Sequence of the first protein:
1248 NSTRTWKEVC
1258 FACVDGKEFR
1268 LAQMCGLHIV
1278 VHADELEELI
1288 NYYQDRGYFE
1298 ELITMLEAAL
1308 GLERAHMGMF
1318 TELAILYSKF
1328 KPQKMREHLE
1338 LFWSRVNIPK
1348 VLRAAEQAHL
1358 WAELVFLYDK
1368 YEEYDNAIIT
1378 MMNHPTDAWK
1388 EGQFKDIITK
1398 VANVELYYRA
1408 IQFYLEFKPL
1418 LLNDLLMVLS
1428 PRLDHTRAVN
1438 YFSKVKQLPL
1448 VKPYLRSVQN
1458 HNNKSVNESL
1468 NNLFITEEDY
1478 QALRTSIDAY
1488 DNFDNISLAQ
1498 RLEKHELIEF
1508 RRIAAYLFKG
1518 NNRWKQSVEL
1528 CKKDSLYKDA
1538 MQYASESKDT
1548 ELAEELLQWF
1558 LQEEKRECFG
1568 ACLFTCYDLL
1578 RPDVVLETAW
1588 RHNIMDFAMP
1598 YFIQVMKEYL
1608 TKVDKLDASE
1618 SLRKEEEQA

Sequence of the second protein:
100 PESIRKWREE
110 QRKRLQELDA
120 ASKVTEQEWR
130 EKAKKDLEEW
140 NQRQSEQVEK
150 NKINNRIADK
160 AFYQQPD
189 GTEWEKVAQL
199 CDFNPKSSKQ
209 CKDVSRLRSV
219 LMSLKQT

This data describes a binding interaction between two proteins.

Interface contacts:
Residue A1568 in the first protein contacts residue V195 in the second protein (closest heavy-atom distance 3.8 Å).
Residue L1447 in the first protein contacts residue W139 in the second protein (closest heavy-atom distance 3.4 Å).
Residue K1562 in the first protein is in contact with residue K194 in the second protein (closest heavy-atom distance 3.7 Å).
Residue E1475 in the first protein is in contact with residue N154 in the second protein (closest heavy-atom distance 2.8 Å).
Residue Q1601 in the first protein is in contact with residue K210 in the second protein (closest heavy-atom distance 3.7 Å).
Residue M1538 in the first protein interacts with residue C199 in the second protein (closest heavy-atom distance 3.9 Å).
Residue R1293 in the first protein is in contact with residue P100 in the second protein (closest heavy-atom distance 3.5 Å).
Residue Q1291 in the first protein is in contact with residue S102 in the second protein (closest heavy-atom distance 3.1 Å).
Residue T1383 in the first protein is in contact with residue W128 in the second protein (closest heavy-atom distance 3.7 Å).
Residue Q1601 in the first protein contacts residue D211 in the second protein (closest heavy-atom distance 3.3 Å).
Residue K1535 in the first protein contacts residue C199 in the second protein (closest heavy-atom distance 3.9 Å).
Residue T1383 in the first protein is in contact with residue S121 in the second protein (closest heavy-atom distance 3.4 Å).
Residue E1474 in the first protein is in contact with residue N150 in the second protein (closest heavy-atom distance 2.9 Å).
Residue L1570 in the first protein interacts with residue R214 in the second protein (closest heavy-atom distance 3.2 Å).
Residue D1575 in the first protein interacts with residue C209 in the second protein (closest heavy-atom distance 3.0 Å).
Residue R1508 in the first protein interacts with residue Y162 in the second protein (closest heavy-atom distance 3.8 Å).
Residue A1568 in the first protein is in contact with residue L198 in the second protein (closest heavy-atom distance 3.9 Å).
Residue Y1574 in the first protein is in contact with residue K210 in the second protein (closest heavy-atom distance 3.4 Å).
Residue Q1601 in the first protein contacts residue R214 in the second protein (closest heavy-atom distance 3.9 Å).
Residue G1294 in the first protein is in contact with residue S102 in the second protein (closest heavy-atom distance 3.6 Å).
Residue A1568 in the first protein interacts with residue C199 in the second protein (closest heavy-atom distance 3.8 Å).
Residue G1567 in the first protein is in contact with residue R214 in the second protein (closest heavy-atom distance 3.8 Å).
Residue K1535 in the first protein interacts with residue L198 in the second protein (closest heavy-atom distance 3.3 Å).
Residue E1475 in the first protein is in contact with residue K151 in the second protein (closest heavy-atom distance 3.4 Å).
Residue Q1601 in the first protein is in contact with residue S213 in the second protein (closest heavy-atom distance 3.7 Å).
Residue T1383 in the first protein contacts residue E125 in the second protein (closest heavy-atom distance 3.6 Å).
Residue Y1574 in the first protein interacts with residue V212 in the second protein (closest heavy-atom distance 3.5 Å).
Residue F1571 in the first protein interacts with residue C199 in the second protein (closest heavy-atom distance 3.5 Å).
Residue F1414 in the first protein is in contact with residue A132 in the second protein (closest heavy-atom distance 3.1 Å).
Residue F1414 in the first protein contacts residue R129 in the second protein (closest heavy-atom distance 3.4 Å).
Residue F1571 in the first protein contacts residue R214 in the second protein (closest heavy-atom distance 3.3 Å).
Residue L1417 in the first protein contacts residue D135 in the second protein (closest heavy-atom distance 3.8 Å).
Residue E1564 in the first protein interacts with residue E191 in the second protein (closest heavy-atom distance 2.9 Å).
Residue E1503 in the first protein is in contact with residue R155 in the second protein (closest heavy-atom distance 3.3 Å).
Residue E1564 in the first protein is in contact with residue K194 in the second protein (closest heavy-atom distance 2.7 Å).
Residue H1356 in the first protein is in contact with residue L114 in the second protein (closest heavy-atom distance 3.2 Å).
Residue K1326 in the first protein interacts with residue W106 in the second protein (closest heavy-atom distance 3.2 Å).
Residue Q1601 in the first protein contacts residue V212 in the second protein (closest heavy-atom distance 3.6 Å).
Residue Q1354 in the first protein interacts with residue L114 in the second protein (closest heavy-atom distance 3.4 Å).
Residue F1327 in the first protein interacts with residue W106 in the second protein (closest heavy-atom distance 3.4 Å).
Residue F1594 in the first protein interacts with residue E191 in the second protein (closest heavy-atom distance 3.0 Å).
Residue C1565 in the first protein is in contact with residue L198 in the second protein (closest heavy-atom distance 3.5 Å).
Residue Q1444 in the first protein is in contact with residue L136 in the second protein (closest heavy-atom distance 4.0 Å).
Residue P1446 in the first protein interacts with residue W139 in the second protein (closest heavy-atom distance 3.5 Å).
Residue P1597 in the first protein interacts with residue R214 in the second protein (closest heavy-atom distance 3.4 Å).
Residue K1415 in the first protein is in contact with residue W128 in the second protein (closest heavy-atom distance 3.3 Å).
Residue E1503 in the first protein is in contact with residue D158 in the second protein (closest heavy-atom distance 3.9 Å).
Residue A1355 in the first protein is in contact with residue L114 in the second protein (closest heavy-atom distance 3.6 Å).
Residue E1413 in the first protein interacts with residue A132 in the second protein (closest heavy-atom distance 3.3 Å).
Residue F1594 in the first protein contacts residue W192 in the second protein (closest heavy-atom distance 3.7 Å).
Residue F1414 in the first protein interacts with residue W128 in the second protein (closest heavy-atom distance 3.8 Å).
Residue D1575 in the first protein is in contact with residue K210 in the second protein (closest heavy-atom distance 3.6 Å).
Residue K1326 in the first protein is in contact with residue Q110 in the second protein (closest heavy-atom distance 3.3 Å).
Residue F1296 in the first protein contacts residue S102 in the second protein (closest heavy-atom distance 3.6 Å).
Residue E1564 in the first protein contacts residue V195 in the second protein (closest heavy-atom distance 3.7 Å).
Residue F1571 in the first protein interacts with residue F201 in the second protein (closest heavy-atom distance 3.3 Å).
Residue P1382 in the first protein is in contact with residue W128 in the second protein (closest heavy-atom distance 3.3 Å).
Residue F1571 in the first protein interacts with residue D200 in the second protein (closest heavy-atom distance 3.4 Å).
Residue E1413 in the first protein interacts with residue R129 in the second protein (closest heavy-atom distance 2.7 Å).
Residue Y1598 in the first protein contacts residue R214 in the second protein (closest heavy-atom distance 3.5 Å).